Sequence of the first protein:
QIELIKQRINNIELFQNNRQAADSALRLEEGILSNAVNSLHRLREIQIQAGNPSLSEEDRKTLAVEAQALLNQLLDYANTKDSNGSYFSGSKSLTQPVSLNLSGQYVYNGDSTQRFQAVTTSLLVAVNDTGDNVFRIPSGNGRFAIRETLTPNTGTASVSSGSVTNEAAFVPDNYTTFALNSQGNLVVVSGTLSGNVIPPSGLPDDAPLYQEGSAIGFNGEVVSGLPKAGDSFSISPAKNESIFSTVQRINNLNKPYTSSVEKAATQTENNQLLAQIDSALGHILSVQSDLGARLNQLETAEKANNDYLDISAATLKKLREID

The following describes two proteins that form a bound complex.

Interface contacts:
Residue R185 in the first protein interacts with residue N293 in the second protein (closest heavy-atom distance 3.5 Å).
Residue A291 in the first protein is in contact with residue S340 in the second protein (closest heavy-atom distance 3.2 Å).
Residue A329 in the first protein interacts with residue E216 in the second protein (closest heavy-atom distance 3.5 Å).
Residue N293 in the first protein interacts with residue N181 in the second protein (closest heavy-atom distance 2.7 Å).
Residue Y156 in the first protein contacts residue S160 in the second protein (closest heavy-atom distance 3.5 Å).
Residue R185 in the first protein interacts with residue N181 in the second protein (closest heavy-atom distance 3.9 Å).
Residue D180 in the first protein is in contact with residue S160 in the second protein (closest heavy-atom distance 3.7 Å).
Residue R91 in the first protein interacts with residue F219 in the second protein (closest heavy-atom distance 3.5 Å).
Residue D332 in the first protein contacts residue F219 in the second protein (closest heavy-atom distance 3.7 Å).
Residue D180 in the first protein is in contact with residue D180 in the second protein (closest heavy-atom distance 3.7 Å).
Residue P221 in the first protein interacts with residue L339 in the second protein (closest heavy-atom distance 3.5 Å).
Residue S160 in the first protein is in contact with residue D180 in the second protein (closest heavy-atom distance 3.7 Å).
Residue F219 in the first protein interacts with residue R91 in the second protein (closest heavy-atom distance 3.5 Å).
Residue R91 in the first protein is in contact with residue E216 in the second protein (closest heavy-atom distance 3.7 Å).
Residue P221 in the first protein is in contact with residue G336 in the second protein (closest heavy-atom distance 3.6 Å).
Residue S212 in the first protein is in contact with residue S212 in the second protein (closest heavy-atom distance 3.0 Å).
Residue L339 in the first protein contacts residue P221 in the second protein (closest heavy-atom distance 3.5 Å).
Residue D332 in the first protein contacts residue E216 in the second protein (closest heavy-atom distance 2.5 Å).
Residue L339 in the first protein interacts with residue D222 in the second protein (closest heavy-atom distance 3.7 Å).
Residue S343 in the first protein contacts residue N223 in the second protein (closest heavy-atom distance 2.8 Å).
Residue H337 in the first protein interacts with residue N293 in the second protein (closest heavy-atom distance 3.3 Å).
Residue N293 in the first protein is in contact with residue H337 in the second protein (closest heavy-atom distance 3.3 Å).
Residue N223 in the first protein is in contact with residue S343 in the second protein (closest heavy-atom distance 2.8 Å).
Residue A217 in the first protein interacts with residue R91 in the second protein (closest heavy-atom distance 2.6 Å).
Residue D180 in the first protein interacts with residue R185 in the second protein (closest heavy-atom distance 3.1 Å).
Residue D159 in the first protein contacts residue G158 in the second protein (closest heavy-atom distance 3.3 Å).
Residue E216 in the first protein is in contact with residue A329 in the second protein (closest heavy-atom distance 3.5 Å).
Residue Y156 in the first protein is in contact with residue T161 in the second protein (closest heavy-atom distance 3.8 Å).
Residue E216 in the first protein is in contact with residue D332 in the second protein (closest heavy-atom distance 2.5 Å).
Residue N293 in the first protein contacts residue R185 in the second protein (closest heavy-atom distance 3.5 Å).
Residue R192 in the first protein interacts with residue N190 in the second protein (closest heavy-atom distance 3.3 Å).
Residue G158 in the first protein contacts residue D159 in the second protein (closest heavy-atom distance 3.3 Å).
Residue S333 in the first protein contacts residue R192 in the second protein (closest heavy-atom distance 3.3 Å).
Residue N181 in the first protein is in contact with residue N293 in the second protein (closest heavy-atom distance 2.7 Å).
Residue R192 in the first protein contacts residue D332 in the second protein (closest heavy-atom distance 3.3 Å).
Residue E216 in the first protein interacts with residue R91 in the second protein (closest heavy-atom distance 3.7 Å).
Residue N181 in the first protein interacts with residue R185 in the second protein (closest heavy-atom distance 3.9 Å).
Residue R185 in the first protein is in contact with residue R185 in the second protein (closest heavy-atom distance 3.6 Å).
Residue N190 in the first protein is in contact with residue R192 in the second protein (closest heavy-atom distance 3.3 Å).
Residue D344 in the first protein interacts with residue K292 in the second protein (closest heavy-atom distance 3.5 Å).
Residue R185 in the first protein interacts with residue D180 in the second protein (closest heavy-atom distance 3.1 Å).
Residue P290 in the first protein is in contact with residue G336 in the second protein (closest heavy-atom distance 3.4 Å).
Residue N149 in the first protein contacts residue F164 in the second protein (closest heavy-atom distance 3.6 Å).
Residue R185 in the first protein is in contact with residue S160 in the second protein (closest heavy-atom distance 3.8 Å).
Residue F219 in the first protein interacts with residue D332 in the second protein (closest heavy-atom distance 3.7 Å).
Residue S160 in the first protein is in contact with residue Y156 in the second protein (closest heavy-atom distance 3.5 Å).
Residue V213 in the first protein interacts with residue S212 in the second protein (closest heavy-atom distance 3.2 Å).
Residue G336 in the first protein is in contact with residue P290 in the second protein (closest heavy-atom distance 3.4 Å).
Residue S212 in the first protein interacts with residue V213 in the second protein (closest heavy-atom distance 3.2 Å).
Residue D332 in the first protein is in contact with residue R192 in the second protein (closest heavy-atom distance 3.3 Å).
Residue S160 in the first protein is in contact with residue R185 in the second protein (closest heavy-atom distance 3.8 Å).
Residue G336 in the first protein is in contact with residue P221 in the second protein (closest heavy-atom distance 3.6 Å).
Residue F164 in the first protein interacts with residue N149 in the second protein (closest heavy-atom distance 3.6 Å).
Residue D222 in the first protein is in contact with residue L339 in the second protein (closest heavy-atom distance 3.7 Å).
Residue T161 in the first protein interacts with residue Y156 in the second protein (closest heavy-atom distance 3.8 Å).
Residue R192 in the first protein contacts residue S333 in the second protein (closest heavy-atom distance 3.3 Å).
Residue K292 in the first protein interacts with residue D344 in the second protein (closest heavy-atom distance 3.5 Å).
Residue P187 in the first protein is in contact with residue P187 in the second protein (closest heavy-atom distance 3.0 Å).
Residue R91 in the first protein interacts with residue A217 in the second protein (closest heavy-atom distance 2.6 Å).
Residue S340 in the first protein contacts residue A291 in the second protein (closest heavy-atom distance 3.2 Å).

Sequence of the second protein:
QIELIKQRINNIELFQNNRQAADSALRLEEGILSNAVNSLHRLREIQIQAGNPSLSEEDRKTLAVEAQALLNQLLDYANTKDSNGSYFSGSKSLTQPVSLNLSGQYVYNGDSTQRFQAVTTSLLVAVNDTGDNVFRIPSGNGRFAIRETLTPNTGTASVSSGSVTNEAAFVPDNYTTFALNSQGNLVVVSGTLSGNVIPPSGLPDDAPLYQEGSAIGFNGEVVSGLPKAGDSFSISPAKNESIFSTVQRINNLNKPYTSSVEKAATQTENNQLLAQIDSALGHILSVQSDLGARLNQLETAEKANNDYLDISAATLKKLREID